Sequence of the first protein:
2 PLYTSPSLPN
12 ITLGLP

Contacts between the two chains:
Residue L141 in the second protein interacts with residue L16 in the first protein (closest heavy-atom distance 3.6 Å).
Residue A144 in the second protein contacts residue L16 in the first protein (closest heavy-atom distance 4.0 Å).
Residue L75 in the second protein is in contact with residue L9 in the first protein (closest heavy-atom distance 3.8 Å).
Residue A11 in the second protein interacts with residue Y4 in the first protein (closest heavy-atom distance 3.9 Å).
Residue W42 in the second protein contacts residue T5 in the first protein (closest heavy-atom distance 3.3 Å).
Residue Q8 in the second protein interacts with residue P2 in the first protein (closest heavy-atom distance 4.1 Å).
Residue S74 in the second protein interacts with residue L9 in the first protein (closest heavy-atom distance 3.7 Å).
Residue L4 in the second protein is in contact with residue L3 in the first protein (closest heavy-atom distance 3.9 Å).
Residue L145 in the second protein contacts residue L16 in the first protein (closest heavy-atom distance 3.9 Å).
Residue Q12 in the second protein contacts residue P2 in the first protein (closest heavy-atom distance 2.9 Å).
Residue F46 in the second protein contacts residue T5 in the first protein (closest heavy-atom distance 3.2 Å).
Residue Y108 in the second protein interacts with residue L9 in the first protein (closest heavy-atom distance 3.6 Å).
Residue L107 in the second protein contacts residue I12 in the first protein (closest heavy-atom distance 3.9 Å).
Residue L4 in the second protein contacts residue P2 in the first protein (closest heavy-atom distance 3.6 Å).
Residue N101 in the second protein interacts with residue L9 in the first protein (closest heavy-atom distance 3.8 Å).
Residue H111 in the second protein contacts residue N11 in the first protein (closest heavy-atom distance 4.0 Å).
Residue Y108 in the second protein interacts with residue I12 in the first protein (closest heavy-atom distance 3.5 Å).
Residue I41 in the second protein is in contact with residue P7 in the first protein (closest heavy-atom distance 4.4 Å).
Residue F46 in the second protein is in contact with residue Y4 in the first protein (closest heavy-atom distance 3.4 Å).
Residue Q8 in the second protein is in contact with residue L3 in the first protein (closest heavy-atom distance 3.7 Å).
Residue W42 in the second protein is in contact with residue S6 in the first protein (closest heavy-atom distance 3.6 Å).
Residue L75 in the second protein is in contact with residue P7 in the first protein (closest heavy-atom distance 3.7 Å).
Residue T78 in the second protein interacts with residue S8 in the first protein (closest heavy-atom distance 4.0 Å).
Residue L145 in the second protein interacts with residue I12 in the first protein (closest heavy-atom distance 4.8 Å).
Residue F37 in the second protein contacts residue P7 in the first protein (closest heavy-atom distance 3.5 Å).
Residue Q8 in the second protein interacts with residue Y4 in the first protein (closest heavy-atom distance 2.9 Å).
Residue G102 in the second protein interacts with residue I12 in the first protein (closest heavy-atom distance 3.8 Å).
Residue T78 in the second protein interacts with residue L9 in the first protein (closest heavy-atom distance 3.9 Å).
Residue L75 in the second protein is in contact with residue S8 in the first protein (closest heavy-atom distance 3.5 Å).
Residue N101 in the second protein contacts residue P10 in the first protein (closest heavy-atom distance 2.8 Å).
Residue W42 in the second protein contacts residue P7 in the first protein (closest heavy-atom distance 3.5 Å).
Residue H111 in the second protein is in contact with residue P10 in the first protein (closest heavy-atom distance 3.8 Å).
Residue L141 in the second protein is in contact with residue T13 in the first protein (closest heavy-atom distance 4.5 Å).
Residue R35 in the second protein contacts residue P7 in the first protein (closest heavy-atom distance 3.5 Å).
Residue D99 in the second protein contacts residue L9 in the first protein (closest heavy-atom distance 3.5 Å).
Residue F37 in the second protein interacts with residue S6 in the first protein (closest heavy-atom distance 4.3 Å).
Residue Y136 in the second protein interacts with residue P17 in the first protein (closest heavy-atom distance 2.6 Å).
Residue S134 in the second protein interacts with residue T13 in the first protein (closest heavy-atom distance 3.4 Å).
Residue T78 in the second protein contacts residue P10 in the first protein (closest heavy-atom distance 3.2 Å).
Residue L141 in the second protein is in contact with residue I12 in the first protein (closest heavy-atom distance 3.7 Å).
Residue Q12 in the second protein interacts with residue L3 in the first protein (closest heavy-atom distance 4.3 Å).
Residue Q12 in the second protein interacts with residue Y4 in the first protein (closest heavy-atom distance 3.7 Å).
Residue H111 in the second protein contacts residue I12 in the first protein (closest heavy-atom distance 3.5 Å).
Residue R35 in the second protein is in contact with residue S6 in the first protein (closest heavy-atom distance 3.3 Å).
Residue N101 in the second protein interacts with residue N11 in the first protein (closest heavy-atom distance 4.5 Å).
Residue A45 in the second protein interacts with residue P7 in the first protein (closest heavy-atom distance 3.8 Å).
Residue W42 in the second protein is in contact with residue Y4 in the first protein (closest heavy-atom distance 3.6 Å).
Residue G103 in the second protein is in contact with residue I12 in the first protein (closest heavy-atom distance 4.2 Å).
Residue Y108 in the second protein is in contact with residue P10 in the first protein (closest heavy-atom distance 3.8 Å).
Residue Y136 in the second protein contacts residue L16 in the first protein (closest heavy-atom distance 3.7 Å).
Residue Y136 in the second protein contacts residue T13 in the first protein (closest heavy-atom distance 3.8 Å).
Residue E70 in the second protein interacts with residue L9 in the first protein (closest heavy-atom distance 3.7 Å).
Residue F46 in the second protein is in contact with residue S6 in the first protein (closest heavy-atom distance 5.0 Å).
Residue F46 in the second protein interacts with residue P7 in the first protein (closest heavy-atom distance 4.8 Å).

Sequence of the second protein:
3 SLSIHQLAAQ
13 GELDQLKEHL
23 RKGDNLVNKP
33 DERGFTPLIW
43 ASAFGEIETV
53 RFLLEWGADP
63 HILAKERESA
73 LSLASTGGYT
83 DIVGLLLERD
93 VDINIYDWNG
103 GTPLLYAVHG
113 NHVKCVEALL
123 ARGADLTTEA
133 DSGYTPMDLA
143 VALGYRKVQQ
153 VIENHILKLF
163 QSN

These two protein chains interact to form a complex.